Contacts between the two chains:
Residue K286 in protein 2 contacts residue H94 in protein 1 (closest heavy-atom distance 3.8 Å).
Residue P114 in protein 2 is in contact with residue E121 in protein 1 (closest heavy-atom distance 3.5 Å).
Residue T150 in protein 2 is in contact with residue F18 in protein 1 (closest heavy-atom distance 3.6 Å).
Residue P174 in protein 2 interacts with residue I34 in protein 1 (closest heavy-atom distance 3.9 Å).
Residue E169 in protein 2 contacts residue P23 in protein 1 (closest heavy-atom distance 3.2 Å).
Residue R179 in protein 2 interacts with residue K87 in protein 1 (closest heavy-atom distance 3.7 Å).
Residue N117 in protein 2 interacts with residue L82 in protein 1 (closest heavy-atom distance 3.3 Å).
Residue T353 in protein 2 interacts with residue K16 in protein 1 (closest heavy-atom distance 2.9 Å).
Residue Y171 in protein 2 contacts residue L25 in protein 1 (closest heavy-atom distance 3.0 Å).
Residue F354 in protein 2 interacts with residue L19 in protein 1 (closest heavy-atom distance 3.9 Å).
Residue I78 in protein 2 contacts residue L82 in protein 1 (closest heavy-atom distance 3.7 Å).
Residue L173 in protein 2 interacts with residue I34 in protein 1 (closest heavy-atom distance 3.8 Å).
Residue L112 in protein 2 is in contact with residue R89 in protein 1 (closest heavy-atom distance 3.8 Å).
Residue M357 in protein 2 is in contact with residue L19 in protein 1 (closest heavy-atom distance 3.6 Å).
Residue Y171 in protein 2 is in contact with residue T24 in protein 1 (closest heavy-atom distance 3.1 Å).
Residue Y171 in protein 2 contacts residue P23 in protein 1 (closest heavy-atom distance 2.4 Å).
Residue L112 in protein 2 is in contact with residue Q37 in protein 1 (closest heavy-atom distance 3.4 Å).
Residue Y168 in protein 2 is in contact with residue Y33 in protein 1 (closest heavy-atom distance 3.9 Å).
Residue P111 in protein 2 interacts with residue Q86 in protein 1 (closest heavy-atom distance 3.4 Å).
Residue Y168 in protein 2 is in contact with residue K31 in protein 1 (closest heavy-atom distance 2.8 Å).
Residue E169 in protein 2 contacts residue R22 in protein 1 (closest heavy-atom distance 3.0 Å).
Residue L351 in protein 2 is in contact with residue L19 in protein 1 (closest heavy-atom distance 3.7 Å).
Residue R179 in protein 2 contacts residue F90 in protein 1 (closest heavy-atom distance 3.6 Å).
Residue H175 in protein 2 is in contact with residue K35 in protein 1 (closest heavy-atom distance 3.3 Å).
Residue E74 in protein 2 is in contact with residue A83 in protein 1 (closest heavy-atom distance 3.4 Å).
Residue P114 in protein 2 is in contact with residue Q86 in protein 1 (closest heavy-atom distance 3.6 Å).
Residue E74 in protein 2 interacts with residue N81 in protein 1 (closest heavy-atom distance 3.0 Å).
Residue F377 in protein 2 interacts with residue R22 in protein 1 (closest heavy-atom distance 3.4 Å).
Residue G170 in protein 2 interacts with residue R22 in protein 1 (closest heavy-atom distance 3.4 Å).
Residue H175 in protein 2 interacts with residue Y33 in protein 1 (closest heavy-atom distance 3.1 Å).
Residue I347 in protein 2 contacts residue K12 in protein 1 (closest heavy-atom distance 3.6 Å).
Residue G170 in protein 2 contacts residue F18 in protein 1 (closest heavy-atom distance 3.9 Å).
Residue I177 in protein 2 interacts with residue F90 in protein 1 (closest heavy-atom distance 3.5 Å).
Residue P114 in protein 2 contacts residue R89 in protein 1 (closest heavy-atom distance 3.6 Å).
Residue L112 in protein 2 contacts residue F90 in protein 1 (closest heavy-atom distance 3.8 Å).
Residue L348 in protein 2 contacts residue L19 in protein 1 (closest heavy-atom distance 3.9 Å).
Residue P174 in protein 2 contacts residue Q37 in protein 1 (closest heavy-atom distance 3.4 Å).
Residue D288 in protein 2 interacts with residue Y33 in protein 1 (closest heavy-atom distance 3.5 Å).
Residue I347 in protein 2 is in contact with residue L15 in protein 1 (closest heavy-atom distance 3.8 Å).
Residue L112 in protein 2 is in contact with residue Q86 in protein 1 (closest heavy-atom distance 3.1 Å).
Residue Y145 in protein 2 contacts residue F18 in protein 1 (closest heavy-atom distance 3.3 Å).
Residue H175 in protein 2 contacts residue Q37 in protein 1 (closest heavy-atom distance 3.4 Å).
Residue G148 in protein 2 interacts with residue T11 in protein 1 (closest heavy-atom distance 3.8 Å).
Residue L351 in protein 2 contacts residue K12 in protein 1 (closest heavy-atom distance 3.6 Å).
Residue Y171 in protein 2 contacts residue R22 in protein 1 (closest heavy-atom distance 3.1 Å).
Residue K115 in protein 2 is in contact with residue E121 in protein 1 (closest heavy-atom distance 2.9 Å).
Residue H175 in protein 2 interacts with residue H94 in protein 1 (closest heavy-atom distance 3.3 Å).
Residue S352 in protein 2 interacts with residue K16 in protein 1 (closest heavy-atom distance 3.3 Å).
Residue E169 in protein 2 contacts residue F18 in protein 1 (closest heavy-atom distance 3.4 Å).
Residue T353 in protein 2 contacts residue L19 in protein 1 (closest heavy-atom distance 3.6 Å).
Residue Y168 in protein 2 is in contact with residue V28 in protein 1 (closest heavy-atom distance 3.9 Å).
Residue I177 in protein 2 is in contact with residue H94 in protein 1 (closest heavy-atom distance 3.1 Å).
Residue R179 in protein 2 is in contact with residue Q86 in protein 1 (closest heavy-atom distance 3.7 Å).
Residue P114 in protein 2 is in contact with residue M117 in protein 1 (closest heavy-atom distance 3.8 Å).
Residue D181 in protein 2 contacts residue K87 in protein 1 (closest heavy-atom distance 3.2 Å).
Residue L173 in protein 2 contacts residue Y33 in protein 1 (closest heavy-atom distance 3.5 Å).
Residue L351 in protein 2 contacts residue K16 in protein 1 (closest heavy-atom distance 3.9 Å).
Residue T353 in protein 2 is in contact with residue T20 in protein 1 (closest heavy-atom distance 3.6 Å).
Residue L351 in protein 2 interacts with residue L15 in protein 1 (closest heavy-atom distance 3.8 Å).
Residue D290 in protein 2 interacts with residue Y33 in protein 1 (closest heavy-atom distance 3.8 Å).

Sequence of protein 1:
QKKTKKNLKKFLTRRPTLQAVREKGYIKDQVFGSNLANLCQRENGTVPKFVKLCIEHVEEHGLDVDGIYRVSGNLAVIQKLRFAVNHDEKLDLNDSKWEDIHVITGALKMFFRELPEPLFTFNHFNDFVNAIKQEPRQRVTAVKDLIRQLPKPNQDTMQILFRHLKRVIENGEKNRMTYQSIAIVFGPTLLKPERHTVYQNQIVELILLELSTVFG

Sequence of protein 2:
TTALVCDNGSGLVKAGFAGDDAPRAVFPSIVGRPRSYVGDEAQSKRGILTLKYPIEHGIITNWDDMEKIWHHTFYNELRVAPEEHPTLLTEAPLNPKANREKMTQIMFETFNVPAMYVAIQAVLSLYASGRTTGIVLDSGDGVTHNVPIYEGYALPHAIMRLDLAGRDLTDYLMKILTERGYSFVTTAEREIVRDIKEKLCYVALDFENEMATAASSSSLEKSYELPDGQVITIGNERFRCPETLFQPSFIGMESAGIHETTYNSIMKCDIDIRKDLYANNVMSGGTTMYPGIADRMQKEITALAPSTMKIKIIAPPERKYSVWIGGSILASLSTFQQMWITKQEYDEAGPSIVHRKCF

This data describes a binding interaction between two proteins.